Contacts between the two chains:
Residue Y38 in chain B contacts residue P27 in chain A (closest heavy-atom distance 3.0 Å).
Residue I63 in chain B is in contact with residue F24 in chain A (closest heavy-atom distance 2.8 Å).
Residue E110 in chain B is in contact with residue N6 in chain A (closest heavy-atom distance 3.2 Å).
Residue T130 in chain B is in contact with residue E23 in chain A (closest heavy-atom distance 2.7 Å).
Residue F124 in chain B interacts with residue P27 in chain A (closest heavy-atom distance 3.4 Å).
Residue D150 in chain B interacts with residue Y3 in chain A (closest heavy-atom distance 3.2 Å).
Residue D150 in chain B interacts with residue S4 in chain A (closest heavy-atom distance 3.0 Å).
Residue A69 in chain B interacts with residue T18 in chain A (closest heavy-atom distance 2.8 Å).
Residue E68 in chain B is in contact with residue T18 in chain A (closest heavy-atom distance 3.2 Å).
Residue T66 in chain B is in contact with residue T21 in chain A (closest heavy-atom distance 3.0 Å).
Residue V67 in chain B interacts with residue K19 in chain A (closest heavy-atom distance 3.3 Å).
Residue V65 in chain B contacts residue T21 in chain A (closest heavy-atom distance 3.1 Å).
Residue G60 in chain B is in contact with residue V26 in chain A (closest heavy-atom distance 2.9 Å).
Residue S58 in chain B is in contact with residue V26 in chain A (closest heavy-atom distance 3.4 Å).
Residue T135 in chain B is in contact with residue T18 in chain A (closest heavy-atom distance 2.9 Å).
Residue V65 in chain B contacts residue G22 in chain A (closest heavy-atom distance 3.0 Å).
Residue D123 in chain B contacts residue V29 in chain A (closest heavy-atom distance 3.3 Å).
Residue W107 in chain B is in contact with residue T21 in chain A (closest heavy-atom distance 2.9 Å).
Residue N104 in chain B contacts residue L12 in chain A (closest heavy-atom distance 3.2 Å).
Residue E152 in chain B contacts residue S4 in chain A (closest heavy-atom distance 3.0 Å).
Residue Y38 in chain B contacts residue V26 in chain A (closest heavy-atom distance 3.3 Å).
Residue Q153 in chain B interacts with residue S5 in chain A (closest heavy-atom distance 2.8 Å).
Residue M149 in chain B contacts residue A8 in chain A (closest heavy-atom distance 3.2 Å).
Residue D150 in chain B contacts residue E1 in chain A (closest heavy-atom distance 2.7 Å).
Residue E106 in chain B interacts with residue A10 in chain A (closest heavy-atom distance 3.3 Å).
Residue I151 in chain B contacts residue S4 in chain A (closest heavy-atom distance 3.2 Å).
Residue T103 in chain B interacts with residue G14 in chain A (closest heavy-atom distance 2.9 Å).
Residue G60 in chain B interacts with residue T25 in chain A (closest heavy-atom distance 3.4 Å).
Residue I108 in chain B contacts residue A8 in chain A (closest heavy-atom distance 3.4 Å).
Residue F129 in chain B contacts residue E23 in chain A (closest heavy-atom distance 3.2 Å).
Residue T128 in chain B is in contact with residue F24 in chain A (closest heavy-atom distance 3.3 Å).
Residue W107 in chain B interacts with residue A10 in chain A (closest heavy-atom distance 3.1 Å).
Residue T103 in chain B interacts with residue I13 in chain A (closest heavy-atom distance 3.4 Å).
Residue D61 in chain B contacts residue T25 in chain A (closest heavy-atom distance 3.3 Å).
Residue F121 in chain B is in contact with residue G32 in chain A (closest heavy-atom distance 3.3 Å).
Residue T159 in chain B interacts with residue A8 in chain A (closest heavy-atom distance 3.4 Å).
Residue D61 in chain B is in contact with residue V26 in chain A (closest heavy-atom distance 2.9 Å).
Residue D150 in chain B interacts with residue E2 in chain A (closest heavy-atom distance 2.9 Å).
Residue V109 in chain B interacts with residue A8 in chain A (closest heavy-atom distance 2.9 Å).
Residue M149 in chain B contacts residue E2 in chain A (closest heavy-atom distance 3.1 Å).
Residue S136 in chain B interacts with residue D15 in chain A (closest heavy-atom distance 2.6 Å).
Residue A105 in chain B contacts residue L12 in chain A (closest heavy-atom distance 2.8 Å).
Residue T135 in chain B interacts with residue Y17 in chain A (closest heavy-atom distance 3.3 Å).
Residue Y5 in chain B contacts residue G32 in chain A (closest heavy-atom distance 3.4 Å).
Residue T128 in chain B interacts with residue E23 in chain A (closest heavy-atom distance 3.3 Å).
Residue A134 in chain B contacts residue K19 in chain A (closest heavy-atom distance 3.2 Å).
Residue W107 in chain B contacts residue G9 in chain A (closest heavy-atom distance 3.4 Å).
Residue E102 in chain B interacts with residue Y17 in chain A (closest heavy-atom distance 3.1 Å).
Residue T147 in chain B contacts residue V11 in chain A (closest heavy-atom distance 2.8 Å).
Residue T66 in chain B is in contact with residue V20 in chain A (closest heavy-atom distance 3.3 Å).
Residue V148 in chain B is in contact with residue E2 in chain A (closest heavy-atom distance 2.9 Å).
Residue T161 in chain B is in contact with residue E1 in chain A (closest heavy-atom distance 3.3 Å).
Residue D111 in chain B contacts residue N6 in chain A (closest heavy-atom distance 3.0 Å).
Residue M149 in chain B interacts with residue G9 in chain A (closest heavy-atom distance 2.9 Å).
Residue E102 in chain B is in contact with residue G16 in chain A (closest heavy-atom distance 3.1 Å).
Residue I63 in chain B is in contact with residue E23 in chain A (closest heavy-atom distance 3.2 Å).
Residue V67 in chain B interacts with residue V20 in chain A (closest heavy-atom distance 3.0 Å).
Residue E133 in chain B contacts residue T21 in chain A (closest heavy-atom distance 3.0 Å).
Residue D123 in chain B contacts residue S30 in chain A (closest heavy-atom distance 2.9 Å).
Residue T135 in chain B interacts with residue K19 in chain A (closest heavy-atom distance 2.8 Å).

Sequence of chain A:
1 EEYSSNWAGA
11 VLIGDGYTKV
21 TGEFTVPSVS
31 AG

Sequence of chain B:
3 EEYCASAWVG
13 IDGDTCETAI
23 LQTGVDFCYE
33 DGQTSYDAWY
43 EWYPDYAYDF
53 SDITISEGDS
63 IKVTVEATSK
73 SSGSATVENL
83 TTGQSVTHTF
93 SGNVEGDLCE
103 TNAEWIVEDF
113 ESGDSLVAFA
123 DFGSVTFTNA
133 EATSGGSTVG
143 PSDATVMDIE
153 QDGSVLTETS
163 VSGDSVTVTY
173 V

This data describes a binding interaction between two proteins.